Sequence of protein 1:
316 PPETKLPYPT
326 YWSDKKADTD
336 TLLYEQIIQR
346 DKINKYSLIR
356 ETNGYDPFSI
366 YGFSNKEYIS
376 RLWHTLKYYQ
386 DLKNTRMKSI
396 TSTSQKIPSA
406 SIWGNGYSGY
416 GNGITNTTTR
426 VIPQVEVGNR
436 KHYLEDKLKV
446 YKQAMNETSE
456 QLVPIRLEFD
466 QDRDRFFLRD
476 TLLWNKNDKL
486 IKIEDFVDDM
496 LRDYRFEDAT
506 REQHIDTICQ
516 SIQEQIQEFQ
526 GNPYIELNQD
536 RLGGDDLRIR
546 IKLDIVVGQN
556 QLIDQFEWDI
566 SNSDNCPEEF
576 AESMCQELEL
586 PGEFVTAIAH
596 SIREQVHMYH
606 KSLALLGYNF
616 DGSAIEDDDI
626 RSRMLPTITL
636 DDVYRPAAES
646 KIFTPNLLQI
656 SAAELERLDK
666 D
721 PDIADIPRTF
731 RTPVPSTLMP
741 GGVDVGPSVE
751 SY

Sequence of protein 2:
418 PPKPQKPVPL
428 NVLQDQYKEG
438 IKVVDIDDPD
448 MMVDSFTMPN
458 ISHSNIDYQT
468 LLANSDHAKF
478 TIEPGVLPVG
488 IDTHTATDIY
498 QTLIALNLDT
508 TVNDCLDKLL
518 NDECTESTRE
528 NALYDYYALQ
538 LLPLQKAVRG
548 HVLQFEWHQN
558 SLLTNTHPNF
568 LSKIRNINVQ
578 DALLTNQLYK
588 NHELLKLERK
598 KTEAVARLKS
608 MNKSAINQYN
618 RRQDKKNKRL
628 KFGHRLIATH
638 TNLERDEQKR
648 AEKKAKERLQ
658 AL

Interface contacts:
Residue Y339 in protein 1 contacts residue M448 in protein 2 (closest heavy-atom distance 4.5 Å).
Residue I343 in protein 1 contacts residue P446 in protein 2 (closest heavy-atom distance 4.4 Å).
Residue T319 in protein 1 is in contact with residue M449 in protein 2 (closest heavy-atom distance 4.0 Å).
Residue Y339 in protein 1 interacts with residue V450 in protein 2 (closest heavy-atom distance 3.4 Å).
Residue R355 in protein 1 is in contact with residue D489 in protein 2 (closest heavy-atom distance 4.2 Å).
Residue I342 in protein 1 contacts residue F453 in protein 2 (closest heavy-atom distance 4.3 Å).
Residue Y339 in protein 1 contacts residue P446 in protein 2 (closest heavy-atom distance 4.3 Å).
Residue I342 in protein 1 is in contact with residue G482 in protein 2 (closest heavy-atom distance 4.1 Å).
Residue L321 in protein 1 is in contact with residue D447 in protein 2 (closest heavy-atom distance 3.3 Å).
Residue T336 in protein 1 contacts residue P424 in protein 2 (closest heavy-atom distance 4.4 Å).
Residue Y339 in protein 1 contacts residue P424 in protein 2 (closest heavy-atom distance 3.8 Å).
Residue K347 in protein 1 is in contact with residue D447 in protein 2 (closest heavy-atom distance 3.5 Å).
Residue E318 in protein 1 contacts residue M448 in protein 2 (closest heavy-atom distance 3.1 Å).
Residue W327 in protein 1 contacts residue M449 in protein 2 (closest heavy-atom distance 4.1 Å).
Residue D346 in protein 1 interacts with residue E480 in protein 2 (closest heavy-atom distance 4.0 Å).
Residue W408 in protein 1 interacts with residue H555 in protein 2 (closest heavy-atom distance 4.7 Å).
Residue D335 in protein 1 contacts residue P424 in protein 2 (closest heavy-atom distance 4.6 Å).
Residue I342 in protein 1 is in contact with residue P456 in protein 2 (closest heavy-atom distance 3.7 Å).
Residue R345 in protein 1 interacts with residue L484 in protein 2 (closest heavy-atom distance 2.4 Å).
Residue W327 in protein 1 interacts with residue Q422 in protein 2 (closest heavy-atom distance 3.3 Å).
Residue L338 in protein 1 contacts residue I458 in protein 2 (closest heavy-atom distance 4.7 Å).
Residue R345 in protein 1 is in contact with residue P481 in protein 2 (closest heavy-atom distance 3.4 Å).
Residue P322 in protein 1 is in contact with residue M449 in protein 2 (closest heavy-atom distance 4.1 Å).
Residue Y360 in protein 1 is in contact with residue D495 in protein 2 (closest heavy-atom distance 2.9 Å).
Residue K320 in protein 1 interacts with residue D447 in protein 2 (closest heavy-atom distance 2.7 Å).
Residue L321 in protein 1 interacts with residue M449 in protein 2 (closest heavy-atom distance 3.5 Å).
Residue S369 in protein 1 is in contact with residue H491 in protein 2 (closest heavy-atom distance 4.7 Å).
Residue Y326 in protein 1 is in contact with residue M449 in protein 2 (closest heavy-atom distance 4.0 Å).
Residue W327 in protein 1 is in contact with residue P424 in protein 2 (closest heavy-atom distance 3.7 Å).
Residue Q341 in protein 1 is in contact with residue V483 in protein 2 (closest heavy-atom distance 4.1 Å).
Residue D335 in protein 1 contacts residue M455 in protein 2 (closest heavy-atom distance 4.7 Å).
Residue D335 in protein 1 interacts with residue P426 in protein 2 (closest heavy-atom distance 3.7 Å).
Residue R345 in protein 1 is in contact with residue G482 in protein 2 (closest heavy-atom distance 3.7 Å).
Residue K347 in protein 1 interacts with residue P446 in protein 2 (closest heavy-atom distance 3.9 Å).
Residue R345 in protein 1 contacts residue V486 in protein 2 (closest heavy-atom distance 4.2 Å).
Residue I348 in protein 1 is in contact with residue V486 in protein 2 (closest heavy-atom distance 4.2 Å).
Residue K320 in protein 1 interacts with residue M448 in protein 2 (closest heavy-atom distance 4.2 Å).
Residue E318 in protein 1 is in contact with residue M449 in protein 2 (closest heavy-atom distance 2.8 Å).
Residue D333 in protein 1 contacts residue K423 in protein 2 (closest heavy-atom distance 3.3 Å).
Residue Q341 in protein 1 is in contact with residue G482 in protein 2 (closest heavy-atom distance 3.2 Å).
Residue N349 in protein 1 is in contact with residue P481 in protein 2 (closest heavy-atom distance 3.9 Å).
Residue R355 in protein 1 contacts residue T492 in protein 2 (closest heavy-atom distance 3.5 Å).
Residue Y339 in protein 1 is in contact with residue F453 in protein 2 (closest heavy-atom distance 3.8 Å).
Residue F368 in protein 1 contacts residue T494 in protein 2 (closest heavy-atom distance 3.2 Å).
Residue E356 in protein 1 contacts residue H491 in protein 2 (closest heavy-atom distance 4.4 Å).
Residue L321 in protein 1 is in contact with residue M448 in protein 2 (closest heavy-atom distance 3.9 Å).
Residue D346 in protein 1 interacts with residue P481 in protein 2 (closest heavy-atom distance 3.9 Å).
Residue W327 in protein 1 is in contact with residue P421 in protein 2 (closest heavy-atom distance 4.6 Å).
Residue F368 in protein 1 interacts with residue H491 in protein 2 (closest heavy-atom distance 3.6 Å).
Residue P316 in protein 1 interacts with residue P419 in protein 2 (closest heavy-atom distance 4.5 Å).
Residue L321 in protein 1 is in contact with residue V450 in protein 2 (closest heavy-atom distance 4.7 Å).
Residue T336 in protein 1 is in contact with residue K423 in protein 2 (closest heavy-atom distance 3.7 Å).
Residue K320 in protein 1 is in contact with residue M449 in protein 2 (closest heavy-atom distance 4.0 Å).
Residue W327 in protein 1 interacts with residue K423 in protein 2 (closest heavy-atom distance 3.8 Å).
Residue D346 in protein 1 is in contact with residue G482 in protein 2 (closest heavy-atom distance 3.9 Å).
Residue D346 in protein 1 interacts with residue P446 in protein 2 (closest heavy-atom distance 4.9 Å).
Residue D335 in protein 1 is in contact with residue F453 in protein 2 (closest heavy-atom distance 3.8 Å).
Residue R345 in protein 1 is in contact with residue P485 in protein 2 (closest heavy-atom distance 3.5 Å).
Residue R345 in protein 1 contacts residue V483 in protein 2 (closest heavy-atom distance 4.2 Å).
Residue F368 in protein 1 contacts residue D495 in protein 2 (closest heavy-atom distance 3.6 Å).

This data describes a binding interaction between two proteins.